Sequence of protein 1:
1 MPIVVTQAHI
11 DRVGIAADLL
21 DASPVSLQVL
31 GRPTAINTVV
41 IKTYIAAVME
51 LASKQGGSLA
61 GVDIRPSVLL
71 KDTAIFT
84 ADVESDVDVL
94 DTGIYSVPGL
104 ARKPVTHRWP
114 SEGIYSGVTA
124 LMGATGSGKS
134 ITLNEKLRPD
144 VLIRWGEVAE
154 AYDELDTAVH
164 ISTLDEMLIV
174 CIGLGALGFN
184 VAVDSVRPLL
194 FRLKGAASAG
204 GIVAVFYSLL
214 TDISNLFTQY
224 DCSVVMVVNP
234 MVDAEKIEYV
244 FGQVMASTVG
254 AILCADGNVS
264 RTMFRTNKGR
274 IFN

This data describes a binding interaction between two proteins.

Residue-level contacts at the interface:
Residue K197 in protein 1 contacts residue S88 in protein 2 (closest heavy-atom distance 2.9 Å).
Residue L27 in protein 1 interacts with residue L93 in protein 2 (closest heavy-atom distance 3.2 Å).
Residue R190 in protein 1 interacts with residue T214 in protein 2 (closest heavy-atom distance 2.9 Å).
Residue T166 in protein 1 is in contact with residue I97 in protein 2 (closest heavy-atom distance 3.0 Å).
Residue R195 in protein 1 interacts with residue V29 in protein 2 (closest heavy-atom distance 3.6 Å).
Residue S165 in protein 1 contacts residue I97 in protein 2 (closest heavy-atom distance 3.5 Å).
Residue M234 in protein 1 is in contact with residue Q246 in protein 2 (closest heavy-atom distance 2.8 Å).
Residue S165 in protein 1 contacts residue S99 in protein 2 (closest heavy-atom distance 2.7 Å).
Residue V86 in protein 1 interacts with residue D94 in protein 2 (closest heavy-atom distance 2.8 Å).
Residue D156 in protein 1 interacts with residue A104 in protein 2 (closest heavy-atom distance 3.1 Å).
Residue E157 in protein 1 interacts with residue K106 in protein 2 (closest heavy-atom distance 3.3 Å).
Residue E157 in protein 1 is in contact with residue A104 in protein 2 (closest heavy-atom distance 3.5 Å).
Residue E87 in protein 1 interacts with residue D89 in protein 2 (closest heavy-atom distance 3.3 Å).
Residue E150 in protein 1 interacts with residue N218 in protein 2 (closest heavy-atom distance 3.2 Å).
Residue V151 in protein 1 contacts residue N218 in protein 2 (closest heavy-atom distance 3.5 Å).
Residue S165 in protein 1 contacts residue Y98 in protein 2 (closest heavy-atom distance 3.1 Å).
Residue V151 in protein 1 is in contact with residue T214 in protein 2 (closest heavy-atom distance 3.6 Å).
Residue M234 in protein 1 is in contact with residue S201 in protein 2 (closest heavy-atom distance 3.4 Å).
Residue R195 in protein 1 interacts with residue Q28 in protein 2 (closest heavy-atom distance 2.8 Å).
Residue H163 in protein 1 contacts residue G102 in protein 2 (closest heavy-atom distance 3.7 Å).
Residue G31 in protein 1 contacts residue D91 in protein 2 (closest heavy-atom distance 3.4 Å).
Residue V29 in protein 1 is in contact with residue V92 in protein 2 (closest heavy-atom distance 3.7 Å).
Residue L167 in protein 1 interacts with residue I97 in protein 2 (closest heavy-atom distance 3.6 Å).
Residue K197 in protein 1 contacts residue L30 in protein 2 (closest heavy-atom distance 2.2 Å).
Residue V151 in protein 1 is in contact with residue R268 in protein 2 (closest heavy-atom distance 3.4 Å).
Residue D85 in protein 1 contacts residue R32 in protein 2 (closest heavy-atom distance 3.1 Å).
Residue D156 in protein 1 is in contact with residue L103 in protein 2 (closest heavy-atom distance 3.4 Å).
Residue T128 in protein 1 contacts residue Q246 in protein 2 (closest heavy-atom distance 2.9 Å).
Residue D236 in protein 1 contacts residue A202 in protein 2 (closest heavy-atom distance 3.5 Å).
Residue L192 in protein 1 contacts residue I97 in protein 2 (closest heavy-atom distance 3.6 Å).
Residue R190 in protein 1 interacts with residue S250 in protein 2 (closest heavy-atom distance 3.0 Å).
Residue V29 in protein 1 is in contact with residue D91 in protein 2 (closest heavy-atom distance 3.4 Å).
Residue L30 in protein 1 is in contact with residue D91 in protein 2 (closest heavy-atom distance 3.4 Å).
Residue A152 in protein 1 contacts residue N218 in protein 2 (closest heavy-atom distance 3.6 Å).
Residue P191 in protein 1 interacts with residue S99 in protein 2 (closest heavy-atom distance 3.1 Å).
Residue E150 in protein 1 interacts with residue T214 in protein 2 (closest heavy-atom distance 3.6 Å).
Residue E153 in protein 1 is in contact with residue R268 in protein 2 (closest heavy-atom distance 3.5 Å).
Residue G149 in protein 1 contacts residue T214 in protein 2 (closest heavy-atom distance 3.5 Å).
Residue S88 in protein 1 contacts residue V90 in protein 2 (closest heavy-atom distance 3.4 Å).
Residue A152 in protein 1 is in contact with residue R268 in protein 2 (closest heavy-atom distance 3.6 Å).
Residue V86 in protein 1 interacts with residue V90 in protein 2 (closest heavy-atom distance 3.5 Å).
Residue W148 in protein 1 interacts with residue S99 in protein 2 (closest heavy-atom distance 3.5 Å).
Residue V86 in protein 1 contacts residue D91 in protein 2 (closest heavy-atom distance 2.9 Å).
Residue F194 in protein 1 interacts with residue S211 in protein 2 (closest heavy-atom distance 3.5 Å).
Residue P191 in protein 1 is in contact with residue I97 in protein 2 (closest heavy-atom distance 3.3 Å).
Residue K197 in protein 1 contacts residue V90 in protein 2 (closest heavy-atom distance 3.2 Å).
Residue R195 in protein 1 contacts residue D215 in protein 2 (closest heavy-atom distance 3.1 Å).
Residue F194 in protein 1 is in contact with residue V208 in protein 2 (closest heavy-atom distance 3.5 Å).
Residue F194 in protein 1 interacts with residue Y210 in protein 2 (closest heavy-atom distance 3.6 Å).
Residue R195 in protein 1 contacts residue V92 in protein 2 (closest heavy-atom distance 3.1 Å).
Residue W148 in protein 1 contacts residue I97 in protein 2 (closest heavy-atom distance 3.6 Å).
Residue V151 in protein 1 interacts with residue S217 in protein 2 (closest heavy-atom distance 3.3 Å).
Residue R195 in protein 1 contacts residue Y98 in protein 2 (closest heavy-atom distance 3.3 Å).
Residue E87 in protein 1 interacts with residue E87 in protein 2 (closest heavy-atom distance 3.5 Å).
Residue F194 in protein 1 interacts with residue A207 in protein 2 (closest heavy-atom distance 3.3 Å).
Residue T34 in protein 1 is in contact with residue L93 in protein 2 (closest heavy-atom distance 3.6 Å).
Residue M234 in protein 1 interacts with residue A202 in protein 2 (closest heavy-atom distance 3.7 Å).
Residue S88 in protein 1 is in contact with residue D89 in protein 2 (closest heavy-atom distance 3.6 Å).
Residue V235 in protein 1 is in contact with residue Y242 in protein 2 (closest heavy-atom distance 3.0 Å).
Residue V62 in protein 1 contacts residue A104 in protein 2 (closest heavy-atom distance 3.6 Å).

Sequence of protein 2:
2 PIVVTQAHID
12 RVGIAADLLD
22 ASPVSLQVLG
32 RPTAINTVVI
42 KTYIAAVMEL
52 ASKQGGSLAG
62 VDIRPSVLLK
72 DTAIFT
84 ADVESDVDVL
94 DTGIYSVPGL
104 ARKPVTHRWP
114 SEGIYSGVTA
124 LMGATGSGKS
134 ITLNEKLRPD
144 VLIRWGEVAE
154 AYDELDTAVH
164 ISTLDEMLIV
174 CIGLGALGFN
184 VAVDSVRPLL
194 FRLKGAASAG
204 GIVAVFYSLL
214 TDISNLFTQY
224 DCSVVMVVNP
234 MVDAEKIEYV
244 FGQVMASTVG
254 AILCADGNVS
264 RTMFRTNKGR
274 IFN